Sequence of protein 2:
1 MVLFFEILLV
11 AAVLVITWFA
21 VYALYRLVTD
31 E

Sequence of protein 1:
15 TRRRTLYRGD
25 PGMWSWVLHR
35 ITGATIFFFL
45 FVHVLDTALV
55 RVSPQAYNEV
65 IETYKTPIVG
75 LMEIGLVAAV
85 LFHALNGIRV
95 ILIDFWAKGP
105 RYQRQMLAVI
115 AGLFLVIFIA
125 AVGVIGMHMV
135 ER

This data describes a binding interaction between two proteins.

Residue-level contacts at the interface:
Residue F43 in protein 1 interacts with residue I16 in protein 2 (closest heavy-atom distance 4.5 Å).
Residue R16 in protein 1 interacts with residue Y25 in protein 2 (closest heavy-atom distance 3.5 Å).
Residue Y68 in protein 1 is in contact with residue F5 in protein 2 (closest heavy-atom distance 3.9 Å).
Residue W28 in protein 1 interacts with residue L27 in protein 2 (closest heavy-atom distance 3.8 Å).
Residue A38 in protein 1 contacts residue F19 in protein 2 (closest heavy-atom distance 3.4 Å).
Residue V46 in protein 1 is in contact with residue A12 in protein 2 (closest heavy-atom distance 3.7 Å).
Residue T19 in protein 1 is in contact with residue V28 in protein 2 (closest heavy-atom distance 2.8 Å).
Residue I35 in protein 1 contacts residue A20 in protein 2 (closest heavy-atom distance 4.3 Å).
Residue T39 in protein 1 interacts with residue I16 in protein 2 (closest heavy-atom distance 3.8 Å).
Residue V31 in protein 1 contacts residue L24 in protein 2 (closest heavy-atom distance 3.9 Å).
Residue L20 in protein 1 contacts residue V28 in protein 2 (closest heavy-atom distance 4.3 Å).
Residue R17 in protein 1 is in contact with residue V28 in protein 2 (closest heavy-atom distance 3.7 Å).
Residue T19 in protein 1 is in contact with residue D30 in protein 2 (closest heavy-atom distance 3.2 Å).
Residue E63 in protein 1 is in contact with residue M1 in protein 2 (closest heavy-atom distance 4.3 Å).
Residue L49 in protein 1 is in contact with residue F5 in protein 2 (closest heavy-atom distance 4.3 Å).
Residue I35 in protein 1 interacts with residue A23 in protein 2 (closest heavy-atom distance 4.4 Å).
Residue T67 in protein 1 interacts with residue V2 in protein 2 (closest heavy-atom distance 3.8 Å).
Residue M27 in protein 1 interacts with residue L27 in protein 2 (closest heavy-atom distance 3.9 Å).
Residue W30 in protein 1 contacts residue L27 in protein 2 (closest heavy-atom distance 3.9 Å).
Residue V64 in protein 1 interacts with residue V2 in protein 2 (closest heavy-atom distance 4.0 Å).
Residue Y68 in protein 1 interacts with residue L9 in protein 2 (closest heavy-atom distance 4.1 Å).
Residue I35 in protein 1 interacts with residue L24 in protein 2 (closest heavy-atom distance 4.5 Å).
Residue R17 in protein 1 contacts residue T29 in protein 2 (closest heavy-atom distance 3.4 Å).
Residue M76 in protein 1 is in contact with residue L9 in protein 2 (closest heavy-atom distance 4.4 Å).
Residue R16 in protein 1 interacts with residue T29 in protein 2 (closest heavy-atom distance 4.8 Å).
Residue T15 in protein 1 is in contact with residue E31 in protein 2 (closest heavy-atom distance 3.8 Å).
Residue L53 in protein 1 contacts residue M1 in protein 2 (closest heavy-atom distance 3.7 Å).
Residue V46 in protein 1 is in contact with residue L8 in protein 2 (closest heavy-atom distance 4.4 Å).
Residue V31 in protein 1 is in contact with residue L27 in protein 2 (closest heavy-atom distance 3.9 Å).
Residue L53 in protein 1 contacts residue F5 in protein 2 (closest heavy-atom distance 3.7 Å).
Residue R18 in protein 1 contacts residue D30 in protein 2 (closest heavy-atom distance 4.9 Å).
Residue D50 in protein 1 interacts with residue F5 in protein 2 (closest heavy-atom distance 3.7 Å).
Residue R18 in protein 1 interacts with residue T29 in protein 2 (closest heavy-atom distance 4.7 Å).
Residue F42 in protein 1 interacts with residue A12 in protein 2 (closest heavy-atom distance 4.9 Å).
Residue A60 in protein 1 interacts with residue M1 in protein 2 (closest heavy-atom distance 3.8 Å).
Residue M76 in protein 1 interacts with residue V13 in protein 2 (closest heavy-atom distance 3.5 Å).
Residue F42 in protein 1 interacts with residue F19 in protein 2 (closest heavy-atom distance 4.3 Å).
Residue E63 in protein 1 interacts with residue V2 in protein 2 (closest heavy-atom distance 3.5 Å).
Residue L49 in protein 1 contacts residue L8 in protein 2 (closest heavy-atom distance 3.6 Å).
Residue F42 in protein 1 is in contact with residue I16 in protein 2 (closest heavy-atom distance 3.8 Å).
Residue R34 in protein 1 is in contact with residue F19 in protein 2 (closest heavy-atom distance 4.2 Å).
Residue T19 in protein 1 interacts with residue T29 in protein 2 (closest heavy-atom distance 4.8 Å).
Residue V64 in protein 1 interacts with residue F5 in protein 2 (closest heavy-atom distance 4.0 Å).
Residue V73 in protein 1 contacts residue L9 in protein 2 (closest heavy-atom distance 4.3 Å).
Residue R18 in protein 1 is in contact with residue V28 in protein 2 (closest heavy-atom distance 3.7 Å).
Residue F42 in protein 1 interacts with residue V15 in protein 2 (closest heavy-atom distance 4.2 Å).
Residue R16 in protein 1 interacts with residue E31 in protein 2 (closest heavy-atom distance 3.9 Å).
Residue I35 in protein 1 contacts residue F19 in protein 2 (closest heavy-atom distance 4.3 Å).
Residue R17 in protein 1 contacts residue D30 in protein 2 (closest heavy-atom distance 2.7 Å).
Residue V64 in protein 1 is in contact with residue M1 in protein 2 (closest heavy-atom distance 3.8 Å).
Residue V46 in protein 1 is in contact with residue L9 in protein 2 (closest heavy-atom distance 4.7 Å).
Residue R17 in protein 1 interacts with residue E31 in protein 2 (closest heavy-atom distance 4.8 Å).
Residue T19 in protein 1 is in contact with residue L27 in protein 2 (closest heavy-atom distance 4.5 Å).